The following describes two proteins that form a bound complex.

Sequence of the first protein:
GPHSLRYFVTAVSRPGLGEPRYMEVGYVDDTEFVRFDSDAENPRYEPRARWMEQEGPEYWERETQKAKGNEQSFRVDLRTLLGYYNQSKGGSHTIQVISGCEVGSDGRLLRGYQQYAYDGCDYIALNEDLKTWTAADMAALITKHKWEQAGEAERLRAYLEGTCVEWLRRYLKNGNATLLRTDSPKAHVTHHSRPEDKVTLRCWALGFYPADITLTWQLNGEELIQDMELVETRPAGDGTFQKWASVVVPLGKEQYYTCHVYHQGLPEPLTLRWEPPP

Sequence of the second protein:
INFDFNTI

Contacts between the two chains:
Residue S73 in the first protein contacts residue T7 in the second protein (closest heavy-atom distance 3.5 Å).
Residue L5 in the first protein is in contact with residue I1 in the second protein (closest heavy-atom distance 4.2 Å).
Residue E24 in the first protein interacts with residue N2 in the second protein (closest heavy-atom distance 2.9 Å).
Residue Q114 in the first protein interacts with residue F5 in the second protein (closest heavy-atom distance 3.6 Å).
Residue E63 in the first protein interacts with residue N2 in the second protein (closest heavy-atom distance 4.2 Å).
Residue T163 in the first protein interacts with residue I1 in the second protein (closest heavy-atom distance 3.9 Å).
Residue D77 in the first protein is in contact with residue N6 in the second protein (closest heavy-atom distance 4.3 Å).
Residue R155 in the first protein is in contact with residue N6 in the second protein (closest heavy-atom distance 3.4 Å).
Residue Y116 in the first protein contacts residue I8 in the second protein (closest heavy-atom distance 4.5 Å).
Residue W147 in the first protein contacts residue N6 in the second protein (closest heavy-atom distance 4.9 Å).
Residue E63 in the first protein is in contact with residue I1 in the second protein (closest heavy-atom distance 3.5 Å).
Residue Y159 in the first protein contacts residue N2 in the second protein (closest heavy-atom distance 3.4 Å).
Residue Y123 in the first protein is in contact with residue I8 in the second protein (closest heavy-atom distance 3.5 Å).
Residue S73 in the first protein interacts with residue F5 in the second protein (closest heavy-atom distance 2.6 Å).
Residue N70 in the first protein contacts residue D4 in the second protein (closest heavy-atom distance 3.6 Å).
Residue L81 in the first protein is in contact with residue I8 in the second protein (closest heavy-atom distance 3.7 Å).
Residue S99 in the first protein interacts with residue F5 in the second protein (closest heavy-atom distance 4.4 Å).
Residue W147 in the first protein interacts with residue T7 in the second protein (closest heavy-atom distance 3.0 Å).
Residue K66 in the first protein interacts with residue I1 in the second protein (closest heavy-atom distance 3.5 Å).
Residue S73 in the first protein is in contact with residue N6 in the second protein (closest heavy-atom distance 3.2 Å).
Residue T143 in the first protein is in contact with residue I8 in the second protein (closest heavy-atom distance 3.4 Å).
Residue K66 in the first protein is in contact with residue D4 in the second protein (closest heavy-atom distance 3.5 Å).
Residue E152 in the first protein interacts with residue N6 in the second protein (closest heavy-atom distance 3.2 Å).
Residue V76 in the first protein interacts with residue T7 in the second protein (closest heavy-atom distance 3.8 Å).
Residue Y7 in the first protein interacts with residue I1 in the second protein (closest heavy-atom distance 3.0 Å).
Residue S99 in the first protein is in contact with residue F3 in the second protein (closest heavy-atom distance 4.4 Å).
Residue K146 in the first protein is in contact with residue T7 in the second protein (closest heavy-atom distance 3.1 Å).
Residue R155 in the first protein contacts residue F5 in the second protein (closest heavy-atom distance 4.6 Å).
Residue I95 in the first protein interacts with residue I8 in the second protein (closest heavy-atom distance 4.9 Å).
Residue W167 in the first protein is in contact with residue I1 in the second protein (closest heavy-atom distance 3.6 Å).
Residue V9 in the first protein contacts residue F5 in the second protein (closest heavy-atom distance 4.4 Å).
Residue N70 in the first protein contacts residue N2 in the second protein (closest heavy-atom distance 3.8 Å).
Residue Y7 in the first protein interacts with residue N2 in the second protein (closest heavy-atom distance 3.3 Å).
Residue V97 in the first protein interacts with residue F5 in the second protein (closest heavy-atom distance 4.0 Å).
Residue N70 in the first protein is in contact with residue F3 in the second protein (closest heavy-atom distance 2.9 Å).
Residue R62 in the first protein contacts residue I1 in the second protein (closest heavy-atom distance 4.7 Å).
Residue Q114 in the first protein interacts with residue F3 in the second protein (closest heavy-atom distance 4.0 Å).
Residue Y159 in the first protein interacts with residue I1 in the second protein (closest heavy-atom distance 2.5 Å).
Residue Y116 in the first protein contacts residue F5 in the second protein (closest heavy-atom distance 3.4 Å).
Residue R155 in the first protein interacts with residue F3 in the second protein (closest heavy-atom distance 3.4 Å).
Residue Y45 in the first protein contacts residue N2 in the second protein (closest heavy-atom distance 4.1 Å).
Residue K146 in the first protein contacts residue I8 in the second protein (closest heavy-atom distance 3.6 Å).
Residue D77 in the first protein interacts with residue T7 in the second protein (closest heavy-atom distance 3.2 Å).
Residue F74 in the first protein contacts residue F5 in the second protein (closest heavy-atom distance 3.8 Å).
Residue T80 in the first protein contacts residue I8 in the second protein (closest heavy-atom distance 4.0 Å).
Residue L156 in the first protein is in contact with residue F3 in the second protein (closest heavy-atom distance 3.9 Å).
Residue S99 in the first protein contacts residue N2 in the second protein (closest heavy-atom distance 4.5 Å).
Residue N70 in the first protein interacts with residue F5 in the second protein (closest heavy-atom distance 2.8 Å).
Residue Y171 in the first protein contacts residue I1 in the second protein (closest heavy-atom distance 2.6 Å).
Residue E152 in the first protein contacts residue F3 in the second protein (closest heavy-atom distance 4.4 Å).
Residue V9 in the first protein interacts with residue N2 in the second protein (closest heavy-atom distance 3.9 Å).
Residue W147 in the first protein contacts residue I8 in the second protein (closest heavy-atom distance 4.1 Å).
Residue Y159 in the first protein contacts residue F3 in the second protein (closest heavy-atom distance 3.5 Å).
Residue Y59 in the first protein contacts residue I1 in the second protein (closest heavy-atom distance 3.4 Å).
Residue D77 in the first protein interacts with residue I8 in the second protein (closest heavy-atom distance 2.7 Å).
Residue R155 in the first protein is in contact with residue D4 in the second protein (closest heavy-atom distance 3.2 Å).
Residue Y116 in the first protein is in contact with residue N6 in the second protein (closest heavy-atom distance 4.4 Å).
Residue K66 in the first protein contacts residue F3 in the second protein (closest heavy-atom distance 4.2 Å).
Residue Y84 in the first protein interacts with residue I8 in the second protein (closest heavy-atom distance 3.8 Å).
Residue K66 in the first protein interacts with residue N2 in the second protein (closest heavy-atom distance 2.8 Å).